Sequence of chain A:
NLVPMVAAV

This data describes a binding interaction between two proteins.

Sequence of chain B:
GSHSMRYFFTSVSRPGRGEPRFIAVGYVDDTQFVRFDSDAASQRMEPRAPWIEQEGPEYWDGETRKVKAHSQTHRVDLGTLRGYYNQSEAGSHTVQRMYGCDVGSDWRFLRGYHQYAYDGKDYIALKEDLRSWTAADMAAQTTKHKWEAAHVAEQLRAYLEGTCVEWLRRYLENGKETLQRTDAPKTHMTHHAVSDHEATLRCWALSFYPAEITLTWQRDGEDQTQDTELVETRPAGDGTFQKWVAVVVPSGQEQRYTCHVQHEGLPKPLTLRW

Contacts between the two chains:
Residue H70 in chain B is in contact with residue M5 in chain A (closest heavy-atom distance 5.0 Å).
Residue D77 in chain B is in contact with residue A7 in chain A (closest heavy-atom distance 4.6 Å).
Residue K66 in chain B is in contact with residue P4 in chain A (closest heavy-atom distance 3.9 Å).
Residue V67 in chain B is in contact with residue L2 in chain A (closest heavy-atom distance 3.6 Å).
Residue T143 in chain B is in contact with residue V9 in chain A (closest heavy-atom distance 2.7 Å).
Residue Y123 in chain B is in contact with residue V9 in chain A (closest heavy-atom distance 4.0 Å).
Residue F9 in chain B is in contact with residue L2 in chain A (closest heavy-atom distance 3.7 Å).
Residue Y159 in chain B interacts with residue N1 in chain A (closest heavy-atom distance 2.6 Å).
Residue V152 in chain B interacts with residue A7 in chain A (closest heavy-atom distance 3.9 Å).
Residue Y159 in chain B is in contact with residue V3 in chain A (closest heavy-atom distance 3.7 Å).
Residue K146 in chain B contacts residue A8 in chain A (closest heavy-atom distance 2.6 Å).
Residue E63 in chain B is in contact with residue L2 in chain A (closest heavy-atom distance 2.9 Å).
Residue H70 in chain B contacts residue V6 in chain A (closest heavy-atom distance 3.5 Å).
Residue M45 in chain B interacts with residue L2 in chain A (closest heavy-atom distance 3.6 Å).
Residue Y159 in chain B is in contact with residue L2 in chain A (closest heavy-atom distance 3.9 Å).
Residue H70 in chain B contacts residue V3 in chain A (closest heavy-atom distance 3.5 Å).
Residue H70 in chain B contacts residue L2 in chain A (closest heavy-atom distance 4.2 Å).
Residue L81 in chain B contacts residue V9 in chain A (closest heavy-atom distance 3.8 Å).
Residue T80 in chain B contacts residue V9 in chain A (closest heavy-atom distance 3.6 Å).
Residue Y159 in chain B contacts residue P4 in chain A (closest heavy-atom distance 4.1 Å).
Residue E63 in chain B interacts with residue N1 in chain A (closest heavy-atom distance 3.6 Å).
Residue T73 in chain B interacts with residue A7 in chain A (closest heavy-atom distance 4.0 Å).
Residue T73 in chain B interacts with residue V6 in chain A (closest heavy-atom distance 3.9 Å).
Residue Y171 in chain B is in contact with residue N1 in chain A (closest heavy-atom distance 2.7 Å).
Residue Y99 in chain B is in contact with residue V6 in chain A (closest heavy-atom distance 4.1 Å).
Residue A69 in chain B is in contact with residue V6 in chain A (closest heavy-atom distance 4.8 Å).
Residue K66 in chain B is in contact with residue L2 in chain A (closest heavy-atom distance 2.8 Å).
Residue W147 in chain B is in contact with residue A7 in chain A (closest heavy-atom distance 3.6 Å).
Residue D77 in chain B interacts with residue A8 in chain A (closest heavy-atom distance 3.3 Å).
Residue Y7 in chain B is in contact with residue L2 in chain A (closest heavy-atom distance 3.5 Å).
Residue R65 in chain B is in contact with residue P4 in chain A (closest heavy-atom distance 5.0 Å).
Residue M5 in chain B is in contact with residue N1 in chain A (closest heavy-atom distance 4.0 Å).
Residue L156 in chain B is in contact with residue V3 in chain A (closest heavy-atom distance 4.3 Å).
Residue F33 in chain B interacts with residue N1 in chain A (closest heavy-atom distance 4.8 Å).
Residue T143 in chain B interacts with residue A8 in chain A (closest heavy-atom distance 5.0 Å).
Residue Y59 in chain B contacts residue N1 in chain A (closest heavy-atom distance 4.2 Å).
Residue V76 in chain B is in contact with residue A8 in chain A (closest heavy-atom distance 5.0 Å).
Residue Y99 in chain B contacts residue V3 in chain A (closest heavy-atom distance 3.0 Å).
Residue K66 in chain B contacts residue V3 in chain A (closest heavy-atom distance 3.5 Å).
Residue T73 in chain B is in contact with residue A8 in chain A (closest heavy-atom distance 3.9 Å).
Residue K146 in chain B interacts with residue V9 in chain A (closest heavy-atom distance 3.8 Å).
Residue H114 in chain B contacts residue V6 in chain A (closest heavy-atom distance 4.8 Å).
Residue Y116 in chain B contacts residue V9 in chain A (closest heavy-atom distance 3.9 Å).
Residue Y99 in chain B is in contact with residue L2 in chain A (closest heavy-atom distance 3.4 Å).
Residue T73 in chain B is in contact with residue M5 in chain A (closest heavy-atom distance 4.9 Å).
Residue R97 in chain B interacts with residue V6 in chain A (closest heavy-atom distance 3.9 Å).
Residue T163 in chain B is in contact with residue N1 in chain A (closest heavy-atom distance 4.0 Å).
Residue Y84 in chain B interacts with residue V9 in chain A (closest heavy-atom distance 3.2 Å).
Residue Y7 in chain B interacts with residue N1 in chain A (closest heavy-atom distance 2.8 Å).
Residue W147 in chain B is in contact with residue A8 in chain A (closest heavy-atom distance 2.9 Å).
Residue R97 in chain B interacts with residue A7 in chain A (closest heavy-atom distance 3.3 Å).
Residue D77 in chain B interacts with residue V9 in chain A (closest heavy-atom distance 2.9 Å).
Residue W147 in chain B is in contact with residue V9 in chain A (closest heavy-atom distance 4.0 Å).
Residue K66 in chain B interacts with residue N1 in chain A (closest heavy-atom distance 2.7 Å).
Residue W167 in chain B contacts residue N1 in chain A (closest heavy-atom distance 3.2 Å).